This data describes a binding interaction between two proteins.

Sequence of the first protein:
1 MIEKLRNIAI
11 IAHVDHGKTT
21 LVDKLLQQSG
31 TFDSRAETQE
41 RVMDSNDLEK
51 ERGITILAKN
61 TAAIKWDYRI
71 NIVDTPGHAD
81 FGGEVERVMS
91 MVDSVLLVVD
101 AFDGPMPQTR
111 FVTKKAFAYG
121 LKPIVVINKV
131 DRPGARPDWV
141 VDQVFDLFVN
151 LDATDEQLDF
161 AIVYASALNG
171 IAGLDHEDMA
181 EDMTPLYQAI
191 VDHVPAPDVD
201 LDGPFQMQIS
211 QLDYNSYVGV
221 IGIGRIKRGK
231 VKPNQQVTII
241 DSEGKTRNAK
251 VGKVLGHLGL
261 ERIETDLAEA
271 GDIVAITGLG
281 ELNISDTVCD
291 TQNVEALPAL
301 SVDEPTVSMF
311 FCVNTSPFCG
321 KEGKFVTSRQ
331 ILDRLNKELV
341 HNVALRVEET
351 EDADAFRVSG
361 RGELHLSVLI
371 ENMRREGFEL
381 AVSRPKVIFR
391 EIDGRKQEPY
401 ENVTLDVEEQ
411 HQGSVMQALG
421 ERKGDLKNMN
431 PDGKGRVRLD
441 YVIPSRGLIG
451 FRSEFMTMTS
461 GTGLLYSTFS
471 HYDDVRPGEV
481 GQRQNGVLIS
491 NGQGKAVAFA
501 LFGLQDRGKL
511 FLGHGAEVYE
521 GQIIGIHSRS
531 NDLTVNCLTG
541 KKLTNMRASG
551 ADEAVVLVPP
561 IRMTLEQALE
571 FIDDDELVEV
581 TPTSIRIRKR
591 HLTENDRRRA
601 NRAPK

Residue-level contacts at the interface:
Residue T457 in the first protein interacts with residue K172 in the second protein (closest heavy-atom distance 4.8 Å).
Residue T457 in the first protein contacts residue A173 in the second protein (closest heavy-atom distance 4.4 Å).
Residue D103 in the first protein is in contact with residue I89 in the second protein (closest heavy-atom distance 4.9 Å).
Residue M458 in the first protein contacts residue G174 in the second protein (closest heavy-atom distance 4.8 Å).
Residue T457 in the first protein contacts residue G174 in the second protein (closest heavy-atom distance 5.0 Å).
Residue F102 in the first protein interacts with residue F106 in the second protein (closest heavy-atom distance 4.4 Å).

Sequence of the second protein:
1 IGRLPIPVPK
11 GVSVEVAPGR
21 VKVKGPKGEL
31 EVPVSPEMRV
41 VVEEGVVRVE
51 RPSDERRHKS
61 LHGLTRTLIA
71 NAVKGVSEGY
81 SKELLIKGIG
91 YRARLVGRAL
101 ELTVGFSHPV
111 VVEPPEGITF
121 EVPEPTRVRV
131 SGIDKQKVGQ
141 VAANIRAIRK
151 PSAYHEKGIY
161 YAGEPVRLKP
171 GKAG